These two protein chains interact to form a complex.

Sequence of the second protein:
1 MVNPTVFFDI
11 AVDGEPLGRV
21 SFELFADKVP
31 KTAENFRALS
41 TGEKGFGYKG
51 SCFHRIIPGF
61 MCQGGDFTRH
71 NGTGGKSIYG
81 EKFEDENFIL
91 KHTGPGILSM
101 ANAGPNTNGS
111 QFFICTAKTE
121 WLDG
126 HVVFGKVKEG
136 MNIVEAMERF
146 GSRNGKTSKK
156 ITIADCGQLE

Sequence of the first protein:
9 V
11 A

Residue-level contacts at the interface:
Residue R55 in the second protein interacts with residue V9 in the first protein (closest heavy-atom distance 3.5 Å).